The following describes two proteins that form a bound complex.

Sequence of chain A:
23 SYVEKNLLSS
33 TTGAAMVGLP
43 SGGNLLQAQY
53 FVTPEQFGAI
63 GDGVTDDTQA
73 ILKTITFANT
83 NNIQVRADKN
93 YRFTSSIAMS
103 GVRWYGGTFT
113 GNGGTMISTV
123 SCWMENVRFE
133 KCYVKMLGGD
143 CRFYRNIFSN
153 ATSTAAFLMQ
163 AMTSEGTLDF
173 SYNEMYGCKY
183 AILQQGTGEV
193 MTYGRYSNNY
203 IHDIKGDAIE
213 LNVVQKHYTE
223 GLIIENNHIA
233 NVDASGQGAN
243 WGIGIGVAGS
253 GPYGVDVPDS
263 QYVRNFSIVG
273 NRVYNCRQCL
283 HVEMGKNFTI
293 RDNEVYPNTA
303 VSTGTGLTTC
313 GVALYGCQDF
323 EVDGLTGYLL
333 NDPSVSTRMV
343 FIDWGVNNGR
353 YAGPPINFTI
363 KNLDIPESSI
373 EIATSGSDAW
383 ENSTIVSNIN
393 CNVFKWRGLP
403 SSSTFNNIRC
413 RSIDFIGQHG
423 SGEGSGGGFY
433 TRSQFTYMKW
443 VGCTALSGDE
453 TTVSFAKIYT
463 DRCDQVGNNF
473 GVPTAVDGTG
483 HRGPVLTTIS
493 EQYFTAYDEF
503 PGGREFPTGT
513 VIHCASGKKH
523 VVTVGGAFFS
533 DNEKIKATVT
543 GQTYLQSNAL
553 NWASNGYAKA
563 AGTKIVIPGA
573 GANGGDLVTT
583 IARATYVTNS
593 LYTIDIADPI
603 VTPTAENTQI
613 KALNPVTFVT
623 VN

Contacts between the two chains:
Residue N409 in chain B interacts with residue S389 in chain A (closest heavy-atom distance 3.4 Å).
Residue R585 in chain B contacts residue S435 in chain A (closest heavy-atom distance 3.3 Å).
Residue V25 in chain B is in contact with residue V25 in chain A (closest heavy-atom distance 3.0 Å).
Residue N557 in chain B interacts with residue V487 in chain A (closest heavy-atom distance 3.0 Å).
Residue S31 in chain B interacts with residue M38 in chain A (closest heavy-atom distance 3.4 Å).
Residue Y52 in chain B is in contact with residue Y52 in chain A (closest heavy-atom distance 3.4 Å).
Residue E493 in chain B interacts with residue R464 in chain A (closest heavy-atom distance 2.9 Å).
Residue D294 in chain B is in contact with residue R293 in chain A (closest heavy-atom distance 3.1 Å).
Residue N364 in chain B is in contact with residue K363 in chain A (closest heavy-atom distance 3.1 Å).
Residue D90 in chain B is in contact with residue Q86 in chain A (closest heavy-atom distance 2.9 Å).
Residue D90 in chain B is in contact with residue I85 in chain A (closest heavy-atom distance 3.2 Å).
Residue H515 in chain B interacts with residue K521 in chain A (closest heavy-atom distance 2.8 Å).
Residue T446 in chain B is in contact with residue K441 in chain A (closest heavy-atom distance 2.9 Å).
Residue R88 in chain B contacts residue Y52 in chain A (closest heavy-atom distance 3.4 Å).
Residue G444 in chain B is in contact with residue K441 in chain A (closest heavy-atom distance 3.4 Å).
Residue Y202 in chain B is in contact with residue Y195 in chain A (closest heavy-atom distance 3.4 Å).
Residue A563 in chain B interacts with residue F437 in chain A (closest heavy-atom distance 3.3 Å).
Residue D90 in chain B interacts with residue Y52 in chain A (closest heavy-atom distance 3.2 Å).
Residue D90 in chain B is in contact with residue R105 in chain A (closest heavy-atom distance 2.9 Å).
Residue N200 in chain B contacts residue R197 in chain A (closest heavy-atom distance 2.9 Å).
Residue N233 in chain B is in contact with residue E222 in chain A (closest heavy-atom distance 3.0 Å).
Residue R411 in chain B interacts with residue S404 in chain A (closest heavy-atom distance 3.0 Å).
Residue T33 in chain B interacts with residue P42 in chain A (closest heavy-atom distance 3.4 Å).
Residue T33 in chain B contacts residue L41 in chain A (closest heavy-atom distance 3.4 Å).
Residue F496 in chain B contacts residue T489 in chain A (closest heavy-atom distance 2.8 Å).
Residue Q58 in chain B interacts with residue S43 in chain A (closest heavy-atom distance 2.6 Å).
Residue T55 in chain B is in contact with residue Q49 in chain A (closest heavy-atom distance 2.8 Å).
Residue A36 in chain B interacts with residue G40 in chain A (closest heavy-atom distance 3.4 Å).
Residue E176 in chain B interacts with residue R144 in chain A (closest heavy-atom distance 2.9 Å).
Residue R274 in chain B contacts residue N267 in chain A (closest heavy-atom distance 2.9 Å).
Residue R88 in chain B contacts residue R88 in chain A (closest heavy-atom distance 3.4 Å).
Residue A584 in chain B is in contact with residue F437 in chain A (closest heavy-atom distance 3.1 Å).
Residue H230 in chain B contacts residue Y195 in chain A (closest heavy-atom distance 2.7 Å).
Residue D366 in chain B interacts with residue T361 in chain A (closest heavy-atom distance 2.9 Å).
Residue Q494 in chain B contacts residue Q494 in chain A (closest heavy-atom distance 3.0 Å).
Residue V25 in chain B is in contact with residue Y24 in chain A (closest heavy-atom distance 3.4 Å).
Residue L48 in chain B is in contact with residue P42 in chain A (closest heavy-atom distance 3.4 Å).
Residue S32 in chain B contacts residue G40 in chain A (closest heavy-atom distance 3.2 Å).
Residue Q58 in chain B is in contact with residue L41 in chain A (closest heavy-atom distance 3.4 Å).
Residue T587 in chain B contacts residue H483 in chain A (closest heavy-atom distance 3.1 Å).
Residue R506 in chain B contacts residue D463 in chain A (closest heavy-atom distance 3.4 Å).
Residue N128 in chain B is in contact with residue E127 in chain A (closest heavy-atom distance 2.9 Å).
Residue Y174 in chain B contacts residue N200 in chain A (closest heavy-atom distance 3.0 Å).
Residue G504 in chain B contacts residue P486 in chain A (closest heavy-atom distance 3.3 Å).
Residue Y495 in chain B contacts residue T489 in chain A (closest heavy-atom distance 3.3 Å).
Residue Y174 in chain B is in contact with residue S199 in chain A (closest heavy-atom distance 3.3 Å).
Residue A586 in chain B contacts residue H483 in chain A (closest heavy-atom distance 3.3 Å).
Residue K27 in chain B interacts with residue S23 in chain A (closest heavy-atom distance 2.9 Å).
Residue Y330 in chain B interacts with residue N267 in chain A (closest heavy-atom distance 2.9 Å).
Residue C445 in chain B is in contact with residue K441 in chain A (closest heavy-atom distance 2.9 Å).
Residue R147 in chain B contacts residue E127 in chain A (closest heavy-atom distance 3.1 Å).
Residue A584 in chain B is in contact with residue Q436 in chain A (closest heavy-atom distance 3.3 Å).
Residue R413 in chain B contacts residue E383 in chain A (closest heavy-atom distance 3.4 Å).
Residue L30 in chain B interacts with residue G40 in chain A (closest heavy-atom distance 2.9 Å).
Residue E57 in chain B interacts with residue Q49 in chain A (closest heavy-atom distance 3.2 Å).
Residue R274 in chain B interacts with residue E222 in chain A (closest heavy-atom distance 3.4 Å).
Residue E296 in chain B contacts residue N267 in chain A (closest heavy-atom distance 3.2 Å).
Residue Y499 in chain B interacts with residue V487 in chain A (closest heavy-atom distance 2.6 Å).
Residue Q494 in chain B interacts with residue I491 in chain A (closest heavy-atom distance 3.1 Å).
Residue G469 in chain B contacts residue K441 in chain A (closest heavy-atom distance 2.9 Å).

Sequence of chain B:
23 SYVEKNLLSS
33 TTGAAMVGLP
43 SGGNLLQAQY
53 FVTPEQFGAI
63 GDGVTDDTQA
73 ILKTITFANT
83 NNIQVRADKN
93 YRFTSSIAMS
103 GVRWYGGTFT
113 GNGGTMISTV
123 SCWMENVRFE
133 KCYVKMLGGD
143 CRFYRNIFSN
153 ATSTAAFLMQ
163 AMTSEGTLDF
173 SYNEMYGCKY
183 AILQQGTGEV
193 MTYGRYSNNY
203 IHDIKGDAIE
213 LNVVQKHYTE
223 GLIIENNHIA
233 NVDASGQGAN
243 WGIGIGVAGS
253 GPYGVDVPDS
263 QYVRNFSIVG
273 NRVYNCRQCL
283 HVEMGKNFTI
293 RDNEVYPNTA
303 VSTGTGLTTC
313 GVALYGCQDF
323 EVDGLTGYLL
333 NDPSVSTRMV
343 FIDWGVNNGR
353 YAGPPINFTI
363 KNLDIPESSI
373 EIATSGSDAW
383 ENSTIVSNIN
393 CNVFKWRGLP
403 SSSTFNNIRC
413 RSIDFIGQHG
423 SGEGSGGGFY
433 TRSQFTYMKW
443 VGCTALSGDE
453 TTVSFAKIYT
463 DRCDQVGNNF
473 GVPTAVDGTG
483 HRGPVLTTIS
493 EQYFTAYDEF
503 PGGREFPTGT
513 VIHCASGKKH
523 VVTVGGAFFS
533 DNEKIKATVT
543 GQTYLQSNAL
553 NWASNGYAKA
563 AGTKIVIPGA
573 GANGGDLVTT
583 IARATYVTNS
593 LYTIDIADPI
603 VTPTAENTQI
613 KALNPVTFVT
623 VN